Sequence of chain B:
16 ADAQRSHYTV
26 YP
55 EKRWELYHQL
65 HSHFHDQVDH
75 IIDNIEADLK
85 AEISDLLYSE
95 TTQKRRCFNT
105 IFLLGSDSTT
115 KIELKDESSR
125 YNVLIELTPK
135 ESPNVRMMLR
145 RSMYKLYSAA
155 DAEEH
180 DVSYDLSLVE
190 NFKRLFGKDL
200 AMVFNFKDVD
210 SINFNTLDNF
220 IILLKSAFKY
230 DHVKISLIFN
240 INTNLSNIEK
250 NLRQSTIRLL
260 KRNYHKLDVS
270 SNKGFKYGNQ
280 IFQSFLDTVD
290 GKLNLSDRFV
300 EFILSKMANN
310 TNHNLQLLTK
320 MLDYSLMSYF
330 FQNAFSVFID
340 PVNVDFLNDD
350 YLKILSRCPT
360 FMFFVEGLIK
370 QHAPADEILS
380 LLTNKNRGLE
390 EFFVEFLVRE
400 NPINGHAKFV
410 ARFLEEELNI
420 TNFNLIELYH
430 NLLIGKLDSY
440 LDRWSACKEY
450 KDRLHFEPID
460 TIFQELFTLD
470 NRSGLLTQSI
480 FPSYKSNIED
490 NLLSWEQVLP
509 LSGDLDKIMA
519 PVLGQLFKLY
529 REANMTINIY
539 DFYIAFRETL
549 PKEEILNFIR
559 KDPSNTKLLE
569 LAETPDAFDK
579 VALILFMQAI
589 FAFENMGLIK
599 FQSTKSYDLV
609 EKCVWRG

The following describes two proteins that form a bound complex.

Sequence of chain A:
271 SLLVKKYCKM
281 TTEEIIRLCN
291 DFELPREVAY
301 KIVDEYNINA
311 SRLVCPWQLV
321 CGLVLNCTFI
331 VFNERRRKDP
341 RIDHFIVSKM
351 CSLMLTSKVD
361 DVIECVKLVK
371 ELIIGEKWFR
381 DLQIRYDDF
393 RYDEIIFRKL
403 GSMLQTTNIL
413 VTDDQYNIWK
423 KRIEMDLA

Residue-level contacts at the interface:
Residue C357 in chain B interacts with residue L412 in chain A (closest heavy-atom distance 4.3 Å).
Residue S472 in chain B contacts residue T409 in chain A (closest heavy-atom distance 3.3 Å).
Residue Q331 in chain B contacts residue M405 in chain A (closest heavy-atom distance 2.8 Å).
Residue E464 in chain B interacts with residue L412 in chain A (closest heavy-atom distance 4.9 Å).
Residue L474 in chain B interacts with residue S404 in chain A (closest heavy-atom distance 3.2 Å).
Residue F360 in chain B is in contact with residue K422 in chain A (closest heavy-atom distance 4.3 Å).
Residue F330 in chain B interacts with residue M405 in chain A (closest heavy-atom distance 3.5 Å).
Residue K352 in chain B interacts with residue D415 in chain A (closest heavy-atom distance 4.5 Å).
Residue E495 in chain B contacts residue R380 in chain A (closest heavy-atom distance 3.5 Å).
Residue C357 in chain B interacts with residue Y418 in chain A (closest heavy-atom distance 4.9 Å).
Residue M361 in chain B is in contact with residue V413 in chain A (closest heavy-atom distance 4.2 Å).
Residue F330 in chain B is in contact with residue L406 in chain A (closest heavy-atom distance 3.3 Å).
Residue I368 in chain B interacts with residue I425 in chain A (closest heavy-atom distance 3.9 Å).
Residue T382 in chain B contacts residue K422 in chain A (closest heavy-atom distance 4.3 Å).
Residue F360 in chain B contacts residue Y418 in chain A (closest heavy-atom distance 3.6 Å).
Residue M326 in chain B interacts with residue M405 in chain A (closest heavy-atom distance 4.2 Å).
Residue V364 in chain B contacts residue W421 in chain A (closest heavy-atom distance 3.9 Å).
Residue P358 in chain B interacts with residue L412 in chain A (closest heavy-atom distance 4.0 Å).
Residue L381 in chain B interacts with residue K422 in chain A (closest heavy-atom distance 3.2 Å).
Residue I368 in chain B is in contact with residue L429 in chain A (closest heavy-atom distance 3.8 Å).
Residue E365 in chain B is in contact with residue W421 in chain A (closest heavy-atom distance 3.1 Å).
Residue S355 in chain B is in contact with residue Y418 in chain A (closest heavy-atom distance 2.7 Å).
Residue S327 in chain B contacts residue M405 in chain A (closest heavy-atom distance 4.0 Å).
Residue Q477 in chain B is in contact with residue R400 in chain A (closest heavy-atom distance 4.7 Å).
Residue R356 in chain B is in contact with residue Y418 in chain A (closest heavy-atom distance 3.6 Å).
Residue A374 in chain B contacts residue L429 in chain A (closest heavy-atom distance 3.7 Å).
Residue R356 in chain B contacts residue L412 in chain A (closest heavy-atom distance 3.9 Å).
Residue D469 in chain B is in contact with residue T409 in chain A (closest heavy-atom distance 3.7 Å).
Residue P358 in chain B contacts residue I411 in chain A (closest heavy-atom distance 3.1 Å).
Residue S355 in chain B is in contact with residue D415 in chain A (closest heavy-atom distance 4.6 Å).
Residue L474 in chain B contacts residue G403 in chain A (closest heavy-atom distance 3.7 Å).
Residue Q496 in chain B contacts residue I397 in chain A (closest heavy-atom distance 3.5 Å).
Residue S472 in chain B contacts residue N410 in chain A (closest heavy-atom distance 4.6 Å).
Residue Q331 in chain B interacts with residue Q407 in chain A (closest heavy-atom distance 2.9 Å).
Residue E495 in chain B is in contact with residue K377 in chain A (closest heavy-atom distance 4.4 Å).
Residue M361 in chain B contacts residue Y418 in chain A (closest heavy-atom distance 4.4 Å).
Residue S472 in chain B contacts residue T408 in chain A (closest heavy-atom distance 3.9 Å).
Residue V364 in chain B contacts residue K422 in chain A (closest heavy-atom distance 4.1 Å).
Residue E464 in chain B interacts with residue I411 in chain A (closest heavy-atom distance 4.9 Å).
Residue Q496 in chain B interacts with residue I398 in chain A (closest heavy-atom distance 4.8 Å).
Residue M361 in chain B is in contact with residue W421 in chain A (closest heavy-atom distance 3.5 Å).
Residue R471 in chain B is in contact with residue T409 in chain A (closest heavy-atom distance 3.6 Å).
Residue Q496 in chain B is in contact with residue K401 in chain A (closest heavy-atom distance 3.6 Å).
Residue L474 in chain B is in contact with residue M405 in chain A (closest heavy-atom distance 3.6 Å).
Residue L465 in chain B contacts residue L412 in chain A (closest heavy-atom distance 4.5 Å).
Residue P499 in chain B is in contact with residue Y394 in chain A (closest heavy-atom distance 3.3 Å).
Residue R356 in chain B is in contact with residue V413 in chain A (closest heavy-atom distance 3.5 Å).
Residue I353 in chain B interacts with residue L412 in chain A (closest heavy-atom distance 4.9 Å).
Residue Q331 in chain B contacts residue L406 in chain A (closest heavy-atom distance 3.6 Å).
Residue E365 in chain B contacts residue I425 in chain A (closest heavy-atom distance 4.3 Å).
Residue R471 in chain B contacts residue I411 in chain A (closest heavy-atom distance 3.5 Å).
Residue R356 in chain B contacts residue D415 in chain A (closest heavy-atom distance 2.9 Å).
Residue S472 in chain B interacts with residue Q407 in chain A (closest heavy-atom distance 3.5 Å).
Residue V497 in chain B contacts residue Y394 in chain A (closest heavy-atom distance 4.1 Å).
Residue Q496 in chain B interacts with residue Y394 in chain A (closest heavy-atom distance 4.0 Å).
Residue R471 in chain B contacts residue N410 in chain A (closest heavy-atom distance 3.1 Å).
Residue L378 in chain B contacts residue A430 in chain A (closest heavy-atom distance 4.5 Å).
Residue L474 in chain B contacts residue Q407 in chain A (closest heavy-atom distance 3.7 Å).
Residue Q331 in chain B contacts residue T409 in chain A (closest heavy-atom distance 3.9 Å).
Residue N490 in chain B contacts residue K401 in chain A (closest heavy-atom distance 2.5 Å).